Residue-level contacts at the interface:
Residue E4 in the first protein is in contact with residue L110 in the second protein (closest heavy-atom distance 4.0 Å).
Residue F53 in the first protein contacts residue A114 in the second protein (closest heavy-atom distance 4.1 Å).
Residue G66 in the first protein interacts with residue E42 in the second protein (closest heavy-atom distance 3.4 Å).
Residue E63 in the first protein interacts with residue T146 in the second protein (closest heavy-atom distance 4.5 Å).
Residue L109 in the first protein interacts with residue L161 in the second protein (closest heavy-atom distance 4.5 Å).
Residue F46 in the first protein is in contact with residue F46 in the second protein (closest heavy-atom distance 2.9 Å).
Residue W55 in the first protein interacts with residue T146 in the second protein (closest heavy-atom distance 4.0 Å).
Residue F64 in the first protein is in contact with residue G17 in the second protein (closest heavy-atom distance 3.9 Å).
Residue F53 in the first protein is in contact with residue I159 in the second protein (closest heavy-atom distance 3.5 Å).
Residue E4 in the first protein contacts residue F2 in the second protein (closest heavy-atom distance 4.1 Å).
Residue F64 in the first protein is in contact with residue V157 in the second protein (closest heavy-atom distance 3.7 Å).
Residue E4 in the first protein contacts residue G111 in the second protein (closest heavy-atom distance 3.3 Å).
Residue L22 in the first protein is in contact with residue Q143 in the second protein (closest heavy-atom distance 3.6 Å).
Residue L48 in the first protein interacts with residue D1 in the second protein (closest heavy-atom distance 3.4 Å).
Residue L48 in the first protein is in contact with residue F2 in the second protein (closest heavy-atom distance 3.6 Å).
Residue G25 in the first protein contacts residue Q123 in the second protein (closest heavy-atom distance 3.8 Å).
Residue K35 in the first protein is in contact with residue S126 in the second protein (closest heavy-atom distance 4.5 Å).
Residue F46 in the first protein is in contact with residue F2 in the second protein (closest heavy-atom distance 4.2 Å).
Residue E63 in the first protein interacts with residue K153 in the second protein (closest heavy-atom distance 3.3 Å).
Residue E63 in the first protein contacts residue Y155 in the second protein (closest heavy-atom distance 2.5 Å).
Residue I37 in the first protein is in contact with residue I141 in the second protein (closest heavy-atom distance 3.7 Å).
Residue F64 in the first protein contacts residue Y155 in the second protein (closest heavy-atom distance 4.0 Å).
Residue E63 in the first protein interacts with residue T147 in the second protein (closest heavy-atom distance 3.9 Å).
Residue A3 in the first protein contacts residue F2 in the second protein (closest heavy-atom distance 3.7 Å).
Residue L109 in the first protein is in contact with residue L110 in the second protein (closest heavy-atom distance 4.2 Å).
Residue F6 in the first protein interacts with residue L161 in the second protein (closest heavy-atom distance 3.9 Å).
Residue E4 in the first protein contacts residue D1 in the second protein (closest heavy-atom distance 3.2 Å).
Residue L110 in the first protein is in contact with residue L110 in the second protein (closest heavy-atom distance 3.8 Å).
Residue I37 in the first protein interacts with residue L161 in the second protein (closest heavy-atom distance 3.6 Å).
Residue F64 in the first protein is in contact with residue A114 in the second protein (closest heavy-atom distance 3.6 Å).
Residue L22 in the first protein is in contact with residue L161 in the second protein (closest heavy-atom distance 3.9 Å).
Residue K163 in the first protein contacts residue K163 in the second protein (closest heavy-atom distance 3.5 Å).
Residue G66 in the first protein is in contact with residue T43 in the second protein (closest heavy-atom distance 4.3 Å).
Residue K35 in the first protein is in contact with residue F140 in the second protein (closest heavy-atom distance 3.8 Å).
Residue K24 in the first protein interacts with residue Q143 in the second protein (closest heavy-atom distance 3.8 Å).
Residue F53 in the first protein is in contact with residue Q112 in the second protein (closest heavy-atom distance 3.5 Å).
Residue K24 in the first protein interacts with residue Q123 in the second protein (closest heavy-atom distance 3.4 Å).
Residue L22 in the first protein interacts with residue I141 in the second protein (closest heavy-atom distance 4.1 Å).
Residue E4 in the first protein is in contact with residue Q112 in the second protein (closest heavy-atom distance 2.9 Å).
Residue F6 in the first protein is in contact with residue Q143 in the second protein (closest heavy-atom distance 3.6 Å).
Residue L109 in the first protein interacts with residue G111 in the second protein (closest heavy-atom distance 4.2 Å).
Residue N62 in the first protein contacts residue E42 in the second protein (closest heavy-atom distance 3.1 Å).
Residue G25 in the first protein interacts with residue Q143 in the second protein (closest heavy-atom distance 3.1 Å).
Residue I67 in the first protein contacts residue E42 in the second protein (closest heavy-atom distance 4.4 Å).
Residue F64 in the first protein contacts residue T43 in the second protein (closest heavy-atom distance 3.5 Å).
Residue V162 in the first protein contacts residue K163 in the second protein (closest heavy-atom distance 4.2 Å).
Residue F53 in the first protein is in contact with residue I113 in the second protein (closest heavy-atom distance 4.3 Å).
Residue F2 in the first protein interacts with residue F2 in the second protein (closest heavy-atom distance 3.8 Å).
Residue F53 in the first protein interacts with residue T43 in the second protein (closest heavy-atom distance 4.1 Å).
Residue K35 in the first protein interacts with residue I141 in the second protein (closest heavy-atom distance 3.7 Å).
Residue G65 in the first protein interacts with residue T43 in the second protein (closest heavy-atom distance 3.5 Å).
Residue Y5 in the first protein interacts with residue Q112 in the second protein (closest heavy-atom distance 3.0 Å).
Residue L48 in the first protein is in contact with residue F46 in the second protein (closest heavy-atom distance 3.6 Å).
Residue L109 in the first protein is in contact with residue K163 in the second protein (closest heavy-atom distance 2.9 Å).
Residue L48 in the first protein contacts residue G45 in the second protein (closest heavy-atom distance 3.9 Å).
Residue F64 in the first protein is in contact with residue T16 in the second protein (closest heavy-atom distance 3.5 Å).
Residue E63 in the first protein contacts residue V157 in the second protein (closest heavy-atom distance 3.4 Å).
Residue F64 in the first protein interacts with residue R116 in the second protein (closest heavy-atom distance 3.7 Å).
Residue F6 in the first protein is in contact with residue Q112 in the second protein (closest heavy-atom distance 3.4 Å).
Residue I37 in the first protein contacts residue K163 in the second protein (closest heavy-atom distance 2.8 Å).

Sequence of the second protein:
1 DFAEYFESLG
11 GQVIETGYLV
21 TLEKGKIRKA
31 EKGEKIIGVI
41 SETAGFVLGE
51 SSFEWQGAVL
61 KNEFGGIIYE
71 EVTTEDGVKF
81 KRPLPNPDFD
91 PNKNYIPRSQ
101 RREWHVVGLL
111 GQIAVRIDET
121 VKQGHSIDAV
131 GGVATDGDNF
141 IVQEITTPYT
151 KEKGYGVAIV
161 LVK

Sequence of the first protein:
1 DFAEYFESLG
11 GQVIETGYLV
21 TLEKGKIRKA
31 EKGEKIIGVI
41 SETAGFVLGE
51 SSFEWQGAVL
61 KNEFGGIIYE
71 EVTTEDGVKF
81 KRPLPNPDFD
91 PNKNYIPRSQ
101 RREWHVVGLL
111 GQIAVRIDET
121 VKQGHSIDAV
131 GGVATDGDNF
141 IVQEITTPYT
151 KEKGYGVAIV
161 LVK

The following describes two proteins that form a bound complex.